Sequence of chain A:
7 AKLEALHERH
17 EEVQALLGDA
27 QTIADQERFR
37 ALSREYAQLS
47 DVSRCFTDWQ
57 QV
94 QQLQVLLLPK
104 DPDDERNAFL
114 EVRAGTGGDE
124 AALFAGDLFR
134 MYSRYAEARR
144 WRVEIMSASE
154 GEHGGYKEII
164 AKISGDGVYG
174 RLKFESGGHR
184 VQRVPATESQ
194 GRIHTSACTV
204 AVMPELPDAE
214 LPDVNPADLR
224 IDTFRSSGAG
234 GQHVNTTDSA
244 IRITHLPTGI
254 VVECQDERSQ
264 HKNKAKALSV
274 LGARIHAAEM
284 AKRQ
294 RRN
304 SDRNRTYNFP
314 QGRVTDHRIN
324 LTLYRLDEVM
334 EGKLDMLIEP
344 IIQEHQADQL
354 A

The following describes two proteins that form a bound complex.

Sequence of chain B:
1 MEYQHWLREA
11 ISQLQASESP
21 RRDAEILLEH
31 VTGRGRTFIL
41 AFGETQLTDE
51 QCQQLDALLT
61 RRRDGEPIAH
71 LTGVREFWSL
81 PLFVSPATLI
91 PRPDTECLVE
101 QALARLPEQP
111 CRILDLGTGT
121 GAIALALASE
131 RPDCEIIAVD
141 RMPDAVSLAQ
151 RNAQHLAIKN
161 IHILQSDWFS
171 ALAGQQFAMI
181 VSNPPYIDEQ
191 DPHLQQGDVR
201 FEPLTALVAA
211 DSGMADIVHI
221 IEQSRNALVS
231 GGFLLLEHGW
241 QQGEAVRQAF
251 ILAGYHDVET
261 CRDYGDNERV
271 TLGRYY

Interface contacts:
Residue Y159 in chain A contacts residue L40 in chain B (closest heavy-atom distance 3.5 Å).
Residue G234 in chain A interacts with residue D94 in chain B (closest heavy-atom distance 2.6 Å).
Residue S262 in chain A is in contact with residue F77 in chain B (closest heavy-atom distance 3.5 Å).
Residue H264 in chain A interacts with residue E96 in chain B (closest heavy-atom distance 2.6 Å).
Residue R137 in chain A interacts with residue F42 in chain B (closest heavy-atom distance 3.5 Å).
Residue Q235 in chain A is in contact with residue R92 in chain B (closest heavy-atom distance 2.8 Å).
Residue H264 in chain A is in contact with residue W78 in chain B (closest heavy-atom distance 2.9 Å).
Residue A232 in chain A contacts residue H193 in chain B (closest heavy-atom distance 3.6 Å).
Residue A232 in chain A is in contact with residue N267 in chain B (closest heavy-atom distance 3.0 Å).
Residue Q235 in chain A interacts with residue N183 in chain B (closest heavy-atom distance 2.9 Å).
Residue Q263 in chain A contacts residue E96 in chain B (closest heavy-atom distance 3.2 Å).
Residue K267 in chain A is in contact with residue E100 in chain B (closest heavy-atom distance 3.1 Å).
Residue E153 in chain A interacts with residue R21 in chain B (closest heavy-atom distance 3.5 Å).
Residue G233 in chain A contacts residue R269 in chain B (closest heavy-atom distance 3.4 Å).
Residue R133 in chain A contacts residue E44 in chain B (closest heavy-atom distance 3.2 Å).
Residue G231 in chain A contacts residue N267 in chain B (closest heavy-atom distance 3.1 Å).
Residue T240 in chain A interacts with residue R62 in chain B (closest heavy-atom distance 3.6 Å).
Residue N238 in chain A interacts with residue D198 in chain B (closest heavy-atom distance 2.5 Å).
Residue N238 in chain A contacts residue R92 in chain B (closest heavy-atom distance 3.0 Å).
Residue S262 in chain A interacts with residue S79 in chain B (closest heavy-atom distance 3.0 Å).
Residue T240 in chain A contacts residue I68 in chain B (closest heavy-atom distance 3.0 Å).
Residue S262 in chain A contacts residue E96 in chain B (closest heavy-atom distance 3.5 Å).
Residue D241 in chain A interacts with residue R22 in chain B (closest heavy-atom distance 3.2 Å).
Residue R261 in chain A interacts with residue E76 in chain B (closest heavy-atom distance 2.8 Å).
Residue N238 in chain A contacts residue I90 in chain B (closest heavy-atom distance 3.4 Å).
Residue R228 in chain A interacts with residue D94 in chain B (closest heavy-atom distance 3.6 Å).
Residue G234 in chain A is in contact with residue R269 in chain B (closest heavy-atom distance 3.3 Å).
Residue Q235 in chain A contacts residue A206 in chain B (closest heavy-atom distance 3.1 Å).
Residue A232 in chain A contacts residue R269 in chain B (closest heavy-atom distance 2.7 Å).
Residue G234 in chain A interacts with residue R92 in chain B (closest heavy-atom distance 3.2 Å).
Residue T240 in chain A interacts with residue S19 in chain B (closest heavy-atom distance 2.7 Å).
Residue N238 in chain A interacts with residue R75 in chain B (closest heavy-atom distance 3.5 Å).
Residue E260 in chain A is in contact with residue R22 in chain B (closest heavy-atom distance 2.7 Å).
Residue V237 in chain A interacts with residue R92 in chain B (closest heavy-atom distance 3.1 Å).
Residue Q263 in chain A contacts residue Y264 in chain B (closest heavy-atom distance 3.5 Å).
Residue I148 in chain A interacts with residue R36 in chain B (closest heavy-atom distance 3.3 Å).
Residue T239 in chain A interacts with residue R75 in chain B (closest heavy-atom distance 3.2 Å).
Residue K265 in chain A contacts residue E76 in chain B (closest heavy-atom distance 2.9 Å).
Residue Q263 in chain A contacts residue P93 in chain B (closest heavy-atom distance 3.3 Å).
Residue A232 in chain A is in contact with residue W240 in chain B (closest heavy-atom distance 3.4 Å).
Residue I148 in chain A interacts with residue T37 in chain B (closest heavy-atom distance 3.4 Å).
Residue Q235 in chain A is in contact with residue Y186 in chain B (closest heavy-atom distance 2.9 Å).
Residue S262 in chain A contacts residue E76 in chain B (closest heavy-atom distance 3.0 Å).
Residue G233 in chain A contacts residue D94 in chain B (closest heavy-atom distance 3.3 Å).
Residue H236 in chain A contacts residue I187 in chain B (closest heavy-atom distance 3.1 Å).
Residue R133 in chain A contacts residue A41 in chain B (closest heavy-atom distance 3.4 Å).
Residue Q235 in chain A contacts residue P184 in chain B (closest heavy-atom distance 2.7 Å).
Residue T239 in chain A is in contact with residue E18 in chain B (closest heavy-atom distance 3.1 Å).
Residue T240 in chain A interacts with residue D23 in chain B (closest heavy-atom distance 3.3 Å).
Residue E260 in chain A contacts residue I26 in chain B (closest heavy-atom distance 3.3 Å).
Residue T240 in chain A interacts with residue R75 in chain B (closest heavy-atom distance 3.5 Å).
Residue E260 in chain A contacts residue E29 in chain B (closest heavy-atom distance 3.3 Å).
Residue T226 in chain A is in contact with residue Y264 in chain B (closest heavy-atom distance 3.1 Å).
Residue T226 in chain A is in contact with residue G265 in chain B (closest heavy-atom distance 3.4 Å).
Residue H236 in chain A is in contact with residue D191 in chain B (closest heavy-atom distance 3.5 Å).
Residue K265 in chain A is in contact with residue S79 in chain B (closest heavy-atom distance 3.4 Å).
Residue R137 in chain A interacts with residue A41 in chain B (closest heavy-atom distance 3.4 Å).
Residue G234 in chain A is in contact with residue Y186 in chain B (closest heavy-atom distance 3.5 Å).
Residue K267 in chain A is in contact with residue Y264 in chain B (closest heavy-atom distance 2.6 Å).
Residue V146 in chain A is in contact with residue T37 in chain B (closest heavy-atom distance 3.3 Å).